These two protein chains interact to form a complex.

Sequence of protein 1:
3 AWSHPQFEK

Sequence of protein 2:
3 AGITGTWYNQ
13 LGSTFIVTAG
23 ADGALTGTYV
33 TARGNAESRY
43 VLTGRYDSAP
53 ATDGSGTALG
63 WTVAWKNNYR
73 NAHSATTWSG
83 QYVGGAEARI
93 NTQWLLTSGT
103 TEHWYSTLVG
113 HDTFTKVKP

Interface contacts:
Residue Y107 in protein 2 contacts residue A3 in protein 1 (closest heavy-atom distance 4.2 Å).
Residue Y107 in protein 2 is in contact with residue W4 in protein 1 (closest heavy-atom distance 3.4 Å).
Residue Y107 in protein 2 contacts residue F9 in protein 1 (closest heavy-atom distance 3.6 Å).
Residue W106 in protein 2 contacts residue F9 in protein 1 (closest heavy-atom distance 4.1 Å).